Sequence of the first protein:
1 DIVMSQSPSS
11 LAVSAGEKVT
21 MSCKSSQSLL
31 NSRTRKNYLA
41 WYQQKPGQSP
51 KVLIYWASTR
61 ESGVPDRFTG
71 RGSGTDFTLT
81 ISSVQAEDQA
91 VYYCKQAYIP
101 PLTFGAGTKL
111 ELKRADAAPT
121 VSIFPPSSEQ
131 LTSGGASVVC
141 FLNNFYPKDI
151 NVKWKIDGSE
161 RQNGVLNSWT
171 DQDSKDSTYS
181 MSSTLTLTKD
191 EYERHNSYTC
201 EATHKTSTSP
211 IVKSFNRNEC

Sequence of the second protein:
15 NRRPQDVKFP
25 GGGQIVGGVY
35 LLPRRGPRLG

The following describes two proteins that form a bound complex.

Contacts between the two chains:
Residue T34 in the first protein is in contact with residue G32 in the second protein (closest heavy-atom distance 4.9 Å).
Residue Y38 in the first protein interacts with residue G32 in the second protein (closest heavy-atom distance 3.7 Å).
Residue I99 in the first protein is in contact with residue V33 in the second protein (closest heavy-atom distance 3.9 Å).
Residue I99 in the first protein contacts residue G31 in the second protein (closest heavy-atom distance 4.7 Å).
Residue P100 in the first protein interacts with residue G31 in the second protein (closest heavy-atom distance 3.9 Å).
Residue T34 in the first protein interacts with residue L35 in the second protein (closest heavy-atom distance 3.8 Å).
Residue T34 in the first protein interacts with residue P37 in the second protein (closest heavy-atom distance 4.4 Å).
Residue Y98 in the first protein interacts with residue G31 in the second protein (closest heavy-atom distance 3.6 Å).
Residue T34 in the first protein interacts with residue L36 in the second protein (closest heavy-atom distance 4.3 Å).
Residue N31 in the first protein interacts with residue G32 in the second protein (closest heavy-atom distance 2.7 Å).
Residue L102 in the first protein interacts with residue V30 in the second protein (closest heavy-atom distance 4.3 Å).
Residue P100 in the first protein contacts residue Y34 in the second protein (closest heavy-atom distance 4.5 Å).
Residue P100 in the first protein interacts with residue V30 in the second protein (closest heavy-atom distance 3.3 Å).
Residue N31 in the first protein is in contact with residue L35 in the second protein (closest heavy-atom distance 3.7 Å).
Residue Y98 in the first protein interacts with residue V33 in the second protein (closest heavy-atom distance 3.0 Å).
Residue W56 in the first protein interacts with residue R38 in the second protein (closest heavy-atom distance 4.1 Å).
Residue Y38 in the first protein interacts with residue L35 in the second protein (closest heavy-atom distance 4.2 Å).
Residue Y38 in the first protein interacts with residue V33 in the second protein (closest heavy-atom distance 4.9 Å).
Residue R33 in the first protein interacts with residue L35 in the second protein (closest heavy-atom distance 4.8 Å).
Residue I99 in the first protein contacts residue G32 in the second protein (closest heavy-atom distance 4.8 Å).
Residue A97 in the first protein is in contact with residue G32 in the second protein (closest heavy-atom distance 2.9 Å).
Residue Y98 in the first protein interacts with residue G32 in the second protein (closest heavy-atom distance 3.2 Å).
Residue A97 in the first protein interacts with residue G31 in the second protein (closest heavy-atom distance 3.2 Å).
Residue N31 in the first protein contacts residue V33 in the second protein (closest heavy-atom distance 3.3 Å).
Residue N31 in the first protein is in contact with residue Y34 in the second protein (closest heavy-atom distance 4.5 Å).
Residue R33 in the first protein is in contact with residue P37 in the second protein (closest heavy-atom distance 4.0 Å).
Residue I99 in the first protein interacts with residue Y34 in the second protein (closest heavy-atom distance 4.9 Å).